Sequence of protein 2:
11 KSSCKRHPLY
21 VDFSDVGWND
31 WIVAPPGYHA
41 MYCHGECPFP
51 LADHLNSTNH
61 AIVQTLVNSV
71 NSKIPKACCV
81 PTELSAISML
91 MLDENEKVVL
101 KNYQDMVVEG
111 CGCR

Sequence of protein 1:
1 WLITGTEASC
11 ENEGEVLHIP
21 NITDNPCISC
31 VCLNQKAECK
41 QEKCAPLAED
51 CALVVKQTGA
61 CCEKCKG

These two protein chains interact to form a complex.

Interface contacts:
Residue W28 in protein 2 is in contact with residue L2 in protein 1 (closest heavy-atom distance 3.6 Å).
Residue V98 in protein 2 interacts with residue Q41 in protein 1 (closest heavy-atom distance 4.5 Å).
Residue K101 in protein 2 contacts residue A8 in protein 1 (closest heavy-atom distance 4.1 Å).
Residue K101 in protein 2 interacts with residue E7 in protein 1 (closest heavy-atom distance 3.9 Å).
Residue Y103 in protein 2 interacts with residue G5 in protein 1 (closest heavy-atom distance 3.6 Å).
Residue L90 in protein 2 is in contact with residue I22 in protein 1 (closest heavy-atom distance 4.0 Å).
Residue Y103 in protein 2 contacts residue T4 in protein 1 (closest heavy-atom distance 3.1 Å).
Residue L100 in protein 2 contacts residue T6 in protein 1 (closest heavy-atom distance 4.5 Å).
Residue L100 in protein 2 interacts with residue I22 in protein 1 (closest heavy-atom distance 4.4 Å).
Residue W31 in protein 2 interacts with residue I3 in protein 1 (closest heavy-atom distance 4.3 Å).
Residue P35 in protein 2 interacts with residue N21 in protein 1 (closest heavy-atom distance 4.1 Å).
Residue V99 in protein 2 contacts residue E7 in protein 1 (closest heavy-atom distance 3.6 Å).
Residue S88 in protein 2 is in contact with residue I19 in protein 1 (closest heavy-atom distance 4.3 Å).
Residue L100 in protein 2 contacts residue A37 in protein 1 (closest heavy-atom distance 3.8 Å).
Residue N102 in protein 2 is in contact with residue T6 in protein 1 (closest heavy-atom distance 2.8 Å).
Residue M89 in protein 2 interacts with residue I3 in protein 1 (closest heavy-atom distance 4.6 Å).
Residue W28 in protein 2 contacts residue W1 in protein 1 (closest heavy-atom distance 4.9 Å).
Residue M106 in protein 2 contacts residue I3 in protein 1 (closest heavy-atom distance 4.4 Å).
Residue N102 in protein 2 interacts with residue G5 in protein 1 (closest heavy-atom distance 3.7 Å).
Residue P35 in protein 2 interacts with residue I22 in protein 1 (closest heavy-atom distance 4.0 Å).
Residue K101 in protein 2 is in contact with residue G5 in protein 1 (closest heavy-atom distance 3.4 Å).
Residue W31 in protein 2 is in contact with residue W1 in protein 1 (closest heavy-atom distance 3.2 Å).
Residue V98 in protein 2 contacts residue E38 in protein 1 (closest heavy-atom distance 4.5 Å).
Residue W28 in protein 2 interacts with residue I3 in protein 1 (closest heavy-atom distance 3.6 Å).
Residue V98 in protein 2 interacts with residue K40 in protein 1 (closest heavy-atom distance 4.9 Å).
Residue Q104 in protein 2 is in contact with residue T4 in protein 1 (closest heavy-atom distance 4.5 Å).
Residue N102 in protein 2 interacts with residue A8 in protein 1 (closest heavy-atom distance 3.7 Å).
Residue L90 in protein 2 is in contact with residue C39 in protein 1 (closest heavy-atom distance 3.9 Å).
Residue V33 in protein 2 interacts with residue Q41 in protein 1 (closest heavy-atom distance 4.2 Å).
Residue Y103 in protein 2 is in contact with residue I3 in protein 1 (closest heavy-atom distance 3.1 Å).
Residue L100 in protein 2 interacts with residue C39 in protein 1 (closest heavy-atom distance 4.6 Å).
Residue N102 in protein 2 is in contact with residue E7 in protein 1 (closest heavy-atom distance 4.6 Å).
Residue L90 in protein 2 is in contact with residue I28 in protein 1 (closest heavy-atom distance 3.8 Å).
Residue A34 in protein 2 contacts residue I22 in protein 1 (closest heavy-atom distance 3.5 Å).
Residue S88 in protein 2 interacts with residue I22 in protein 1 (closest heavy-atom distance 3.7 Å).
Residue L100 in protein 2 is in contact with residue E7 in protein 1 (closest heavy-atom distance 3.4 Å).
Residue N102 in protein 2 is in contact with residue T4 in protein 1 (closest heavy-atom distance 4.5 Å).
Residue V98 in protein 2 contacts residue C39 in protein 1 (closest heavy-atom distance 3.8 Å).
Residue V33 in protein 2 is in contact with residue I28 in protein 1 (closest heavy-atom distance 4.7 Å).
Residue A34 in protein 2 interacts with residue I28 in protein 1 (closest heavy-atom distance 3.7 Å).
Residue A34 in protein 2 is in contact with residue N21 in protein 1 (closest heavy-atom distance 5.0 Å).
Residue L100 in protein 2 contacts residue A8 in protein 1 (closest heavy-atom distance 2.9 Å).
Residue L100 in protein 2 interacts with residue I19 in protein 1 (closest heavy-atom distance 4.3 Å).
Residue K101 in protein 2 contacts residue T6 in protein 1 (closest heavy-atom distance 3.2 Å).
Residue M89 in protein 2 interacts with residue I22 in protein 1 (closest heavy-atom distance 4.1 Å).